Interface contacts:
Residue K175 in chain A interacts with residue F184 in chain B (closest heavy-atom distance 3.9 Å).
Residue P143 in chain A interacts with residue G138 in chain B (closest heavy-atom distance 4.7 Å).
Residue L141 in chain A is in contact with residue G138 in chain B (closest heavy-atom distance 4.1 Å).
Residue I169 in chain A interacts with residue L193 in chain B (closest heavy-atom distance 4.1 Å).
Residue G138 in chain A is in contact with residue G138 in chain B (closest heavy-atom distance 4.0 Å).
Residue F103 in chain A interacts with residue I107 in chain B (closest heavy-atom distance 3.4 Å).
Residue L141 in chain A is in contact with residue L134 in chain B (closest heavy-atom distance 4.4 Å).
Residue P143 in chain A interacts with residue M135 in chain B (closest heavy-atom distance 4.3 Å).
Residue I156 in chain A is in contact with residue L131 in chain B (closest heavy-atom distance 3.8 Å).
Residue I156 in chain A is in contact with residue M135 in chain B (closest heavy-atom distance 3.6 Å).
Residue I180 in chain A contacts residue L177 in chain B (closest heavy-atom distance 3.1 Å).
Residue F184 in chain A interacts with residue N172 in chain B (closest heavy-atom distance 4.5 Å).
Residue L177 in chain A is in contact with residue I142 in chain B (closest heavy-atom distance 3.6 Å).
Residue I173 in chain A is in contact with residue L193 in chain B (closest heavy-atom distance 3.8 Å).
Residue Y161 in chain A contacts residue N190 in chain B (closest heavy-atom distance 3.8 Å).
Residue L141 in chain A is in contact with residue F139 in chain B (closest heavy-atom distance 4.6 Å).
Residue N172 in chain A interacts with residue F184 in chain B (closest heavy-atom distance 2.8 Å).
Residue F103 in chain A is in contact with residue L100 in chain B (closest heavy-atom distance 4.4 Å).
Residue Y161 in chain A contacts residue I192 in chain B (closest heavy-atom distance 3.6 Å).
Residue I169 in chain A interacts with residue I192 in chain B (closest heavy-atom distance 4.6 Å).
Residue I180 in chain A contacts residue S176 in chain B (closest heavy-atom distance 3.3 Å).
Residue P143 in chain A interacts with residue F139 in chain B (closest heavy-atom distance 3.7 Å).
Residue G138 in chain A contacts residue F103 in chain B (closest heavy-atom distance 3.5 Å).
Residue F184 in chain A interacts with residue S176 in chain B (closest heavy-atom distance 3.5 Å).
Residue I96 in chain A is in contact with residue L110 in chain B (closest heavy-atom distance 3.7 Å).
Residue L179 in chain A contacts residue F184 in chain B (closest heavy-atom distance 4.4 Å).
Residue S176 in chain A contacts residue I180 in chain B (closest heavy-atom distance 4.6 Å).
Residue L183 in chain A interacts with residue S176 in chain B (closest heavy-atom distance 4.6 Å).
Residue K165 in chain A contacts residue S188 in chain B (closest heavy-atom distance 4.2 Å).
Residue L100 in chain A is in contact with residue I107 in chain B (closest heavy-atom distance 3.9 Å).
Residue N172 in chain A interacts with residue S188 in chain B (closest heavy-atom distance 4.1 Å).
Residue I169 in chain A interacts with residue N190 in chain B (closest heavy-atom distance 3.1 Å).
Residue G149 in chain A interacts with residue M135 in chain B (closest heavy-atom distance 4.6 Å).
Residue S176 in chain A is in contact with residue L177 in chain B (closest heavy-atom distance 4.3 Å).
Residue L177 in chain A is in contact with residue L177 in chain B (closest heavy-atom distance 3.6 Å).
Residue I142 in chain A interacts with residue I142 in chain B (closest heavy-atom distance 3.9 Å).
Residue R93 in chain A contacts residue Q114 in chain B (closest heavy-atom distance 2.7 Å).
Residue L92 in chain A interacts with residue Y127 in chain B (closest heavy-atom distance 2.9 Å).
Residue Y161 in chain A interacts with residue I191 in chain B (closest heavy-atom distance 4.5 Å).
Residue F184 in chain A contacts residue I169 in chain B (closest heavy-atom distance 4.7 Å).
Residue F139 in chain A interacts with residue L141 in chain B (closest heavy-atom distance 3.9 Å).
Residue I180 in chain A contacts residue I173 in chain B (closest heavy-atom distance 4.3 Å).
Residue S176 in chain A interacts with residue F184 in chain B (closest heavy-atom distance 3.6 Å).
Residue L141 in chain A is in contact with residue F103 in chain B (closest heavy-atom distance 3.5 Å).
Residue N172 in chain A interacts with residue L193 in chain B (closest heavy-atom distance 4.0 Å).
Residue L100 in chain A contacts residue L110 in chain B (closest heavy-atom distance 3.8 Å).
Residue I180 in chain A is in contact with residue I180 in chain B (closest heavy-atom distance 3.4 Å).
Residue I152 in chain A is in contact with residue M135 in chain B (closest heavy-atom distance 3.5 Å).
Residue K160 in chain A interacts with residue Y123 in chain B (closest heavy-atom distance 3.9 Å).
Residue S176 in chain A is in contact with residue M181 in chain B (closest heavy-atom distance 4.1 Å).
Residue F184 in chain A is in contact with residue I173 in chain B (closest heavy-atom distance 3.2 Å).
Residue L179 in chain A contacts residue I180 in chain B (closest heavy-atom distance 3.9 Å).
Residue G138 in chain A interacts with residue L141 in chain B (closest heavy-atom distance 3.8 Å).
Residue L153 in chain A contacts residue M135 in chain B (closest heavy-atom distance 4.0 Å).
Residue I142 in chain A contacts residue G138 in chain B (closest heavy-atom distance 3.7 Å).
Residue F103 in chain A is in contact with residue F103 in chain B (closest heavy-atom distance 3.4 Å).
Residue L92 in chain A is in contact with residue L131 in chain B (closest heavy-atom distance 4.5 Å).
Residue L141 in chain A contacts residue M135 in chain B (closest heavy-atom distance 4.1 Å).
Residue I107 in chain A is in contact with residue I104 in chain B (closest heavy-atom distance 4.0 Å).
Residue I142 in chain A contacts residue F139 in chain B (closest heavy-atom distance 4.4 Å).

Sequence of chain B:
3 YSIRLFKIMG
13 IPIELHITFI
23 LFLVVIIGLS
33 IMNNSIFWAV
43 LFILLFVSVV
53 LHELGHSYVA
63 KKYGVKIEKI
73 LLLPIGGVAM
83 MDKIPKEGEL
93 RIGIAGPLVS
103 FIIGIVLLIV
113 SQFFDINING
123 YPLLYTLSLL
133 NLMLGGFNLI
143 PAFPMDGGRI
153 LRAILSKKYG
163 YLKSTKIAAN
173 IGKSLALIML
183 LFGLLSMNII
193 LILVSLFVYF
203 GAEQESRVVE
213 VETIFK

Sequence of chain A:
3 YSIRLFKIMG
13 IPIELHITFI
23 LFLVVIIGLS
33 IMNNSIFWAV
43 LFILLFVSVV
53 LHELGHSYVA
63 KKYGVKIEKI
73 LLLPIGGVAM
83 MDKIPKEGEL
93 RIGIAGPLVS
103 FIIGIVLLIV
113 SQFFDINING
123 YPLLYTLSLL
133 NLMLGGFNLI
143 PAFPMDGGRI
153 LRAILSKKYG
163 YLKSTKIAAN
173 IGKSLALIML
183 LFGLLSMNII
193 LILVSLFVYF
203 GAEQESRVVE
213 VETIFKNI

This data describes a binding interaction between two proteins.